Contacts between the two chains:
Residue V57 in chain B contacts residue Q32 in chain A (closest heavy-atom distance 3.3 Å).
Residue R59 in chain B is in contact with residue V24 in chain A (closest heavy-atom distance 3.7 Å).
Residue H58 in chain B contacts residue L28 in chain A (closest heavy-atom distance 5.0 Å).
Residue H58 in chain B contacts residue D25 in chain A (closest heavy-atom distance 3.9 Å).
Residue F91 in chain B interacts with residue Q32 in chain A (closest heavy-atom distance 4.1 Å).
Residue R59 in chain B interacts with residue L28 in chain A (closest heavy-atom distance 3.7 Å).
Residue F91 in chain B contacts residue D31 in chain A (closest heavy-atom distance 3.7 Å).
Residue V57 in chain B is in contact with residue L28 in chain A (closest heavy-atom distance 4.2 Å).
Residue V57 in chain B is in contact with residue D25 in chain A (closest heavy-atom distance 3.5 Å).
Residue K56 in chain B is in contact with residue E29 in chain A (closest heavy-atom distance 2.5 Å).
Residue R59 in chain B is in contact with residue D25 in chain A (closest heavy-atom distance 4.0 Å).
Residue R93 in chain B interacts with residue D31 in chain A (closest heavy-atom distance 3.3 Å).
Residue F91 in chain B interacts with residue L28 in chain A (closest heavy-atom distance 3.6 Å).

This data describes a binding interaction between two proteins.

Sequence of chain B:
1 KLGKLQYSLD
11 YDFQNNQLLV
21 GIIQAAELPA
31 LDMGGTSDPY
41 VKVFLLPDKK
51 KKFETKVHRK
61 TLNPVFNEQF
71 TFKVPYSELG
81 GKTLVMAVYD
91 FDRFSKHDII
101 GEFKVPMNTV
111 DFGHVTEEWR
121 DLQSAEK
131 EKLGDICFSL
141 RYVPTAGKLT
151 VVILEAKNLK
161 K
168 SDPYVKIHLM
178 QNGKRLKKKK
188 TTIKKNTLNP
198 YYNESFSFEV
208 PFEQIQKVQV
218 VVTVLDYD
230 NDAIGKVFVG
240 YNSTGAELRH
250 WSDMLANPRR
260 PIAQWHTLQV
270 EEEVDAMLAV

Sequence of chain A:
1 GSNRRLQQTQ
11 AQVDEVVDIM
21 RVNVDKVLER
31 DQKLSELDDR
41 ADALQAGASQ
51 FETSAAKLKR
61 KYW